This data describes a binding interaction between two proteins.

Residue-level contacts at the interface:
Residue D19 in chain A is in contact with residue K13 in chain B (closest heavy-atom distance 3.5 Å).
Residue Y18 in chain A is in contact with residue H17 in chain B (closest heavy-atom distance 2.9 Å).
Residue Y18 in chain A contacts residue N16 in chain B (closest heavy-atom distance 3.2 Å).
Residue R23 in chain A contacts residue A5 in chain B (closest heavy-atom distance 3.7 Å).
Residue H65 in chain A is in contact with residue P6 in chain B (closest heavy-atom distance 4.9 Å).
Residue G99 in chain A interacts with residue W12 in chain B (closest heavy-atom distance 3.9 Å).
Residue R61 in chain A contacts residue K3 in chain B (closest heavy-atom distance 3.3 Å).
Residue T22 in chain A interacts with residue D7 in chain B (closest heavy-atom distance 4.9 Å).
Residue D68 in chain A is in contact with residue D7 in chain B (closest heavy-atom distance 4.5 Å).
Residue Y18 in chain A interacts with residue H14 in chain B (closest heavy-atom distance 4.1 Å).
Residue R23 in chain A contacts residue D7 in chain B (closest heavy-atom distance 3.5 Å).
Residue T22 in chain A interacts with residue F8 in chain B (closest heavy-atom distance 4.5 Å).
Residue R33 in chain A interacts with residue V15 in chain B (closest heavy-atom distance 4.5 Å).
Residue V90 in chain A is in contact with residue F8 in chain B (closest heavy-atom distance 3.7 Å).
Residue Y20 in chain A is in contact with residue R11 in chain B (closest heavy-atom distance 3.1 Å).
Residue V98 in chain A interacts with residue F8 in chain B (closest heavy-atom distance 4.4 Å).
Residue S32 in chain A interacts with residue D19 in chain B (closest heavy-atom distance 4.3 Å).
Residue A21 in chain A is in contact with residue R11 in chain B (closest heavy-atom distance 3.4 Å).
Residue Y18 in chain A contacts residue V15 in chain B (closest heavy-atom distance 2.7 Å).
Residue D17 in chain A contacts residue N16 in chain B (closest heavy-atom distance 4.8 Å).
Residue V90 in chain A interacts with residue K3 in chain B (closest heavy-atom distance 4.6 Å).
Residue T22 in chain A is in contact with residue R11 in chain B (closest heavy-atom distance 4.3 Å).
Residue P31 in chain A interacts with residue V15 in chain B (closest heavy-atom distance 3.4 Å).
Residue Y16 in chain A is in contact with residue N16 in chain B (closest heavy-atom distance 3.1 Å).
Residue Y16 in chain A contacts residue T23 in chain B (closest heavy-atom distance 2.8 Å).
Residue V90 in chain A interacts with residue D7 in chain B (closest heavy-atom distance 4.6 Å).
Residue S32 in chain A is in contact with residue V15 in chain B (closest heavy-atom distance 3.8 Å).
Residue A21 in chain A interacts with residue W12 in chain B (closest heavy-atom distance 3.5 Å).
Residue T22 in chain A contacts residue G9 in chain B (closest heavy-atom distance 3.2 Å).
Residue V97 in chain A contacts residue D7 in chain B (closest heavy-atom distance 3.3 Å).
Residue Y20 in chain A interacts with residue K13 in chain B (closest heavy-atom distance 2.9 Å).
Residue D19 in chain A interacts with residue H14 in chain B (closest heavy-atom distance 3.1 Å).
Residue Y35 in chain A interacts with residue H17 in chain B (closest heavy-atom distance 3.6 Å).
Residue E64 in chain A is in contact with residue F8 in chain B (closest heavy-atom distance 3.1 Å).
Residue Y16 in chain A is in contact with residue H17 in chain B (closest heavy-atom distance 3.2 Å).
Residue R33 in chain A interacts with residue H17 in chain B (closest heavy-atom distance 3.8 Å).
Residue R23 in chain A contacts residue F8 in chain B (closest heavy-atom distance 4.6 Å).
Residue Y16 in chain A interacts with residue P22 in chain B (closest heavy-atom distance 4.1 Å).
Residue V34 in chain A interacts with residue H17 in chain B (closest heavy-atom distance 4.3 Å).
Residue Y20 in chain A contacts residue V15 in chain B (closest heavy-atom distance 3.5 Å).
Residue A21 in chain A contacts residue G9 in chain B (closest heavy-atom distance 3.4 Å).
Residue Y20 in chain A is in contact with residue H14 in chain B (closest heavy-atom distance 4.2 Å).
Residue R61 in chain A interacts with residue F8 in chain B (closest heavy-atom distance 3.5 Å).
Residue L100 in chain A interacts with residue V15 in chain B (closest heavy-atom distance 4.0 Å).
Residue R23 in chain A interacts with residue G9 in chain B (closest heavy-atom distance 4.3 Å).
Residue R101 in chain A interacts with residue W12 in chain B (closest heavy-atom distance 3.5 Å).
Residue A21 in chain A contacts residue F8 in chain B (closest heavy-atom distance 3.2 Å).
Residue D68 in chain A interacts with residue K3 in chain B (closest heavy-atom distance 2.7 Å).
Residue V97 in chain A interacts with residue F8 in chain B (closest heavy-atom distance 4.9 Å).
Residue R23 in chain A interacts with residue P6 in chain B (closest heavy-atom distance 2.9 Å).
Residue Y20 in chain A interacts with residue W12 in chain B (closest heavy-atom distance 3.4 Å).
Residue L89 in chain A is in contact with residue F8 in chain B (closest heavy-atom distance 4.8 Å).
Residue L100 in chain A interacts with residue W12 in chain B (closest heavy-atom distance 4.4 Å).
Residue R61 in chain A contacts residue D7 in chain B (closest heavy-atom distance 2.7 Å).
Residue V34 in chain A is in contact with residue V15 in chain B (closest heavy-atom distance 4.9 Å).
Residue D19 in chain A interacts with residue V15 in chain B (closest heavy-atom distance 3.9 Å).
Residue G99 in chain A contacts residue F8 in chain B (closest heavy-atom distance 3.4 Å).
Residue R33 in chain A is in contact with residue D19 in chain B (closest heavy-atom distance 2.7 Å).
Residue D19 in chain A is in contact with residue W12 in chain B (closest heavy-atom distance 3.4 Å).
Residue R92 in chain A interacts with residue K3 in chain B (closest heavy-atom distance 4.8 Å).

Sequence of chain A:
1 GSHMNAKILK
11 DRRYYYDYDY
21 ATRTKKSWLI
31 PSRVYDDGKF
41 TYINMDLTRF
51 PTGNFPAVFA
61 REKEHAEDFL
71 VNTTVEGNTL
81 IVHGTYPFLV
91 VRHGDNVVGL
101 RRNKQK

Sequence of chain B:
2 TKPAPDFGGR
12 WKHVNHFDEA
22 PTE